Sequence of protein 2:
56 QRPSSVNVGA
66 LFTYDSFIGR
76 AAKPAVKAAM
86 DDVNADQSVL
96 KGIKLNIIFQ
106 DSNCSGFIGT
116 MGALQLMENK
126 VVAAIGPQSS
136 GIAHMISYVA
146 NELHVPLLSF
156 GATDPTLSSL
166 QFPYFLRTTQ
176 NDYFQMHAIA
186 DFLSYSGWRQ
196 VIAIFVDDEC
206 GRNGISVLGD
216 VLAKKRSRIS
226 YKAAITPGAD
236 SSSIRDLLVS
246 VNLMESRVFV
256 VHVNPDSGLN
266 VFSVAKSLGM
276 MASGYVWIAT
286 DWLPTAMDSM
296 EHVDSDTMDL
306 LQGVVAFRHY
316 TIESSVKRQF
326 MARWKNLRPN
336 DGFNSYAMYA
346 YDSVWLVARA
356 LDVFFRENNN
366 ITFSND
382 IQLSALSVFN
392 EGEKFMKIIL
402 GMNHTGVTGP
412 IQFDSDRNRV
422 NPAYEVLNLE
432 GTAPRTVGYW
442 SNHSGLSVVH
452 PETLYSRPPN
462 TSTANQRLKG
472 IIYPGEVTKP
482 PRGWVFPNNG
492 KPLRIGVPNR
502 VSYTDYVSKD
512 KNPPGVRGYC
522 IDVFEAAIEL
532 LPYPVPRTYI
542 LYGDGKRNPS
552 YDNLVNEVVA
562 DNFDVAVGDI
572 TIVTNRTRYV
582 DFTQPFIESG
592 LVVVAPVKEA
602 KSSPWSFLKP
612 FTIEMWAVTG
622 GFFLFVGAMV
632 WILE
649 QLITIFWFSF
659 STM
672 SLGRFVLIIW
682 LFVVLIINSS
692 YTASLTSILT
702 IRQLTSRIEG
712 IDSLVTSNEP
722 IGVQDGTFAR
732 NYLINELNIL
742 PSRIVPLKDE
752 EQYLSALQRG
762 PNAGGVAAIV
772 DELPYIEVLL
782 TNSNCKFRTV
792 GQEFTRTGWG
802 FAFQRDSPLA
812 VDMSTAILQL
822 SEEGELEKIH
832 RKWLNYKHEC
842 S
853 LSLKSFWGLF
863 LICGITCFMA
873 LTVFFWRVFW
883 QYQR

These two protein chains interact to form a complex.

Contacts between the two chains:
Residue R207 in protein 1 is in contact with residue T161 in protein 2 (closest heavy-atom distance 3.3 Å).
Residue Q166 in protein 1 interacts with residue R207 in protein 2 (closest heavy-atom distance 3.7 Å).
Residue R708 in protein 1 interacts with residue T706 in protein 2 (closest heavy-atom distance 3.4 Å).
Residue V144 in protein 1 contacts residue F112 in protein 2 (closest heavy-atom distance 3.6 Å).
Residue T161 in protein 1 is in contact with residue R207 in protein 2 (closest heavy-atom distance 3.6 Å).
Residue R708 in protein 1 interacts with residue L705 in protein 2 (closest heavy-atom distance 3.7 Å).
Residue S851 in protein 1 interacts with residue S695 in protein 2 (closest heavy-atom distance 3.7 Å).
Residue L696 in protein 1 interacts with residue S691 in protein 2 (closest heavy-atom distance 3.4 Å).
Residue R806 in protein 1 contacts residue D582 in protein 2 (closest heavy-atom distance 2.6 Å).
Residue Q166 in protein 1 contacts residue P232 in protein 2 (closest heavy-atom distance 3.2 Å).
Residue M140 in protein 1 interacts with residue M140 in protein 2 (closest heavy-atom distance 3.6 Å).
Residue T697 in protein 1 is in contact with residue T697 in protein 2 (closest heavy-atom distance 2.7 Å).
Residue E123 in protein 1 contacts residue Q383 in protein 2 (closest heavy-atom distance 3.3 Å).
Residue T868 in protein 1 is in contact with residue I680 in protein 2 (closest heavy-atom distance 3.7 Å).
Residue T584 in protein 1 interacts with residue R579 in protein 2 (closest heavy-atom distance 3.3 Å).
Residue F112 in protein 1 is in contact with residue E147 in protein 2 (closest heavy-atom distance 3.7 Å).
Residue Q120 in protein 1 interacts with residue I382 in protein 2 (closest heavy-atom distance 3.5 Å).
Residue L855 in protein 1 contacts residue M616 in protein 2 (closest heavy-atom distance 3.6 Å).
Residue L696 in protein 1 contacts residue A694 in protein 2 (closest heavy-atom distance 3.6 Å).
Residue Q383 in protein 1 contacts residue L119 in protein 2 (closest heavy-atom distance 3.4 Å).
Residue G111 in protein 1 is in contact with residue M140 in protein 2 (closest heavy-atom distance 3.6 Å).
Residue R579 in protein 1 is in contact with residue Q585 in protein 2 (closest heavy-atom distance 2.5 Å).
Residue S851 in protein 1 contacts residue P611 in protein 2 (closest heavy-atom distance 3.4 Å).
Residue S657 in protein 1 contacts residue S672 in protein 2 (closest heavy-atom distance 3.6 Å).
Residue C865 in protein 1 is in contact with residue V684 in protein 2 (closest heavy-atom distance 3.6 Å).
Residue E123 in protein 1 contacts residue I382 in protein 2 (closest heavy-atom distance 3.4 Å).
Residue Q383 in protein 1 contacts residue Q383 in protein 2 (closest heavy-atom distance 2.9 Å).
Residue F608 in protein 1 interacts with residue I687 in protein 2 (closest heavy-atom distance 3.5 Å).
Residue F112 in protein 1 is in contact with residue V144 in protein 2 (closest heavy-atom distance 3.5 Å).
Residue Q383 in protein 1 interacts with residue I382 in protein 2 (closest heavy-atom distance 3.4 Å).
Residue R879 in protein 1 is in contact with residue L673 in protein 2 (closest heavy-atom distance 3.6 Å).
Residue N689 in protein 1 contacts residue S690 in protein 2 (closest heavy-atom distance 3.0 Å).
Residue M116 in protein 1 interacts with residue L119 in protein 2 (closest heavy-atom distance 3.6 Å).
Residue Q166 in protein 1 contacts residue D202 in protein 2 (closest heavy-atom distance 3.3 Å).
Residue N689 in protein 1 is in contact with residue L686 in protein 2 (closest heavy-atom distance 3.3 Å).
Residue Y692 in protein 1 contacts residue I687 in protein 2 (closest heavy-atom distance 3.6 Å).
Residue D582 in protein 1 contacts residue R806 in protein 2 (closest heavy-atom distance 3.2 Å).
Residue M116 in protein 1 is in contact with residue Q383 in protein 2 (closest heavy-atom distance 3.6 Å).
Residue R806 in protein 1 interacts with residue D807 in protein 2 (closest heavy-atom distance 3.2 Å).
Residue F795 in protein 1 contacts residue F795 in protein 2 (closest heavy-atom distance 3.5 Å).
Residue R579 in protein 1 contacts residue T584 in protein 2 (closest heavy-atom distance 3.4 Å).
Residue I382 in protein 1 is in contact with residue Q120 in protein 2 (closest heavy-atom distance 3.6 Å).
Residue M140 in protein 1 interacts with residue T115 in protein 2 (closest heavy-atom distance 3.4 Å).
Residue F583 in protein 1 contacts residue R579 in protein 2 (closest heavy-atom distance 3.1 Å).
Residue E737 in protein 1 contacts residue R797 in protein 2 (closest heavy-atom distance 2.6 Å).
Residue R797 in protein 1 contacts residue E737 in protein 2 (closest heavy-atom distance 3.0 Å).
Residue D202 in protein 1 contacts residue Q166 in protein 2 (closest heavy-atom distance 3.0 Å).
Residue I382 in protein 1 contacts residue E123 in protein 2 (closest heavy-atom distance 3.3 Å).
Residue S851 in protein 1 interacts with residue I699 in protein 2 (closest heavy-atom distance 3.3 Å).
Residue S851 in protein 1 is in contact with residue K610 in protein 2 (closest heavy-atom distance 3.1 Å).
Residue E849 in protein 1 interacts with residue R708 in protein 2 (closest heavy-atom distance 2.6 Å).
Residue L700 in protein 1 interacts with residue S698 in protein 2 (closest heavy-atom distance 2.4 Å).
Residue T115 in protein 1 interacts with residue M140 in protein 2 (closest heavy-atom distance 3.3 Å).
Residue R708 in protein 1 contacts residue R708 in protein 2 (closest heavy-atom distance 3.5 Å).
Residue T697 in protein 1 contacts residue A694 in protein 2 (closest heavy-atom distance 3.4 Å).
Residue L855 in protein 1 interacts with residue E615 in protein 2 (closest heavy-atom distance 3.4 Å).
Residue P232 in protein 1 interacts with residue Q166 in protein 2 (closest heavy-atom distance 3.3 Å).
Residue Q383 in protein 1 interacts with residue S385 in protein 2 (closest heavy-atom distance 3.5 Å).
Residue F112 in protein 1 is in contact with residue Y143 in protein 2 (closest heavy-atom distance 3.4 Å).
Residue T693 in protein 1 contacts residue S690 in protein 2 (closest heavy-atom distance 2.8 Å).

Sequence of protein 1:
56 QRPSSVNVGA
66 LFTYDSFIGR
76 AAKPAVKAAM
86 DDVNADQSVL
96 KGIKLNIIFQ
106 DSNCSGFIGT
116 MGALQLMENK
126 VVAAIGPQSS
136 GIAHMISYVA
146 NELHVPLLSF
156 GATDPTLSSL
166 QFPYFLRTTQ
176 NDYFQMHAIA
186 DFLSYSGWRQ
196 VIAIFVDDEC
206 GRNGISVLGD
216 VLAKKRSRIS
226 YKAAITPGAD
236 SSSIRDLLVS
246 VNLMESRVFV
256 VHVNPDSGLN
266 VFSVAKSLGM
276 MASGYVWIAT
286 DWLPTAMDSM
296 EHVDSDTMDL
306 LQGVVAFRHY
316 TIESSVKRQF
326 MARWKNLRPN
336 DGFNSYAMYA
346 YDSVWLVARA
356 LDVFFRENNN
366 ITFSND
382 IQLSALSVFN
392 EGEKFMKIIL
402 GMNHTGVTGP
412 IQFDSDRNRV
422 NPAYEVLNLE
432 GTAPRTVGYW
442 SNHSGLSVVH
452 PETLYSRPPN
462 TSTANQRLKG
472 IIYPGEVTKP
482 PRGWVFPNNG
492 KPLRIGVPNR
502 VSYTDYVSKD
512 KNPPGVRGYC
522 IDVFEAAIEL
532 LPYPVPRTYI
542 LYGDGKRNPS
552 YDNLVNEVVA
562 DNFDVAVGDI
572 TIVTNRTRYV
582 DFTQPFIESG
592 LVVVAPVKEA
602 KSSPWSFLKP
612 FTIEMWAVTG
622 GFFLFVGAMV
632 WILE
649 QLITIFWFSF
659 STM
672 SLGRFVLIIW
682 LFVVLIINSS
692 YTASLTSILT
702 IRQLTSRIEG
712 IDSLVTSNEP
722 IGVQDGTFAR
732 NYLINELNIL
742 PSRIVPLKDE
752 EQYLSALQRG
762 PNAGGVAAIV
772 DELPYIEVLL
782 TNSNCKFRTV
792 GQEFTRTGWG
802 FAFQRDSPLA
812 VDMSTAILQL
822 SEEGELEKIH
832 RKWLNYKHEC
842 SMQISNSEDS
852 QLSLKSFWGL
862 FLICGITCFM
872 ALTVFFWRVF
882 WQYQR